Contacts between the two chains:
Residue F94 in protein 2 contacts residue A64 in protein 1 (closest heavy-atom distance 4.6 Å).
Residue F85 in protein 2 is in contact with residue M63 in protein 1 (closest heavy-atom distance 4.7 Å).
Residue Y74 in protein 2 is in contact with residue M71 in protein 1 (closest heavy-atom distance 4.1 Å).
Residue L96 in protein 2 is in contact with residue M68 in protein 1 (closest heavy-atom distance 3.6 Å).
Residue K98 in protein 2 contacts residue M68 in protein 1 (closest heavy-atom distance 3.3 Å).
Residue A5 in protein 2 is in contact with residue E78 in protein 1 (closest heavy-atom distance 4.7 Å).
Residue V49 in protein 2 is in contact with residue Q74 in protein 1 (closest heavy-atom distance 4.7 Å).
Residue L96 in protein 2 interacts with residue M71 in protein 1 (closest heavy-atom distance 3.5 Å).
Residue G71 in protein 2 interacts with residue M63 in protein 1 (closest heavy-atom distance 3.2 Å).
Residue L69 in protein 2 contacts residue M63 in protein 1 (closest heavy-atom distance 4.2 Å).
Residue F85 in protein 2 contacts residue A64 in protein 1 (closest heavy-atom distance 4.0 Å).
Residue L69 in protein 2 is in contact with residue A67 in protein 1 (closest heavy-atom distance 4.3 Å).
Residue N50 in protein 2 contacts residue Q74 in protein 1 (closest heavy-atom distance 4.2 Å).
Residue F85 in protein 2 is in contact with residue L60 in protein 1 (closest heavy-atom distance 3.5 Å).
Residue G95 in protein 2 interacts with residue M68 in protein 1 (closest heavy-atom distance 3.9 Å).
Residue I83 in protein 2 interacts with residue K59 in protein 1 (closest heavy-atom distance 4.5 Å).
Residue I83 in protein 2 interacts with residue M56 in protein 1 (closest heavy-atom distance 4.4 Å).
Residue L96 in protein 2 is in contact with residue Y72 in protein 1 (closest heavy-atom distance 3.4 Å).
Residue F94 in protein 2 is in contact with residue A67 in protein 1 (closest heavy-atom distance 4.4 Å).
Residue G70 in protein 2 is in contact with residue M63 in protein 1 (closest heavy-atom distance 3.2 Å).
Residue F94 in protein 2 contacts residue M68 in protein 1 (closest heavy-atom distance 3.4 Å).
Residue Y97 in protein 2 contacts residue Y72 in protein 1 (closest heavy-atom distance 3.3 Å).
Residue L96 in protein 2 contacts residue A75 in protein 1 (closest heavy-atom distance 4.4 Å).
Residue V49 in protein 2 interacts with residue M71 in protein 1 (closest heavy-atom distance 3.7 Å).
Residue I83 in protein 2 is in contact with residue M63 in protein 1 (closest heavy-atom distance 3.6 Å).
Residue I83 in protein 2 contacts residue L60 in protein 1 (closest heavy-atom distance 4.2 Å).
Residue N50 in protein 2 is in contact with residue M71 in protein 1 (closest heavy-atom distance 4.2 Å).

This data describes a binding interaction between two proteins.

Sequence of protein 2:
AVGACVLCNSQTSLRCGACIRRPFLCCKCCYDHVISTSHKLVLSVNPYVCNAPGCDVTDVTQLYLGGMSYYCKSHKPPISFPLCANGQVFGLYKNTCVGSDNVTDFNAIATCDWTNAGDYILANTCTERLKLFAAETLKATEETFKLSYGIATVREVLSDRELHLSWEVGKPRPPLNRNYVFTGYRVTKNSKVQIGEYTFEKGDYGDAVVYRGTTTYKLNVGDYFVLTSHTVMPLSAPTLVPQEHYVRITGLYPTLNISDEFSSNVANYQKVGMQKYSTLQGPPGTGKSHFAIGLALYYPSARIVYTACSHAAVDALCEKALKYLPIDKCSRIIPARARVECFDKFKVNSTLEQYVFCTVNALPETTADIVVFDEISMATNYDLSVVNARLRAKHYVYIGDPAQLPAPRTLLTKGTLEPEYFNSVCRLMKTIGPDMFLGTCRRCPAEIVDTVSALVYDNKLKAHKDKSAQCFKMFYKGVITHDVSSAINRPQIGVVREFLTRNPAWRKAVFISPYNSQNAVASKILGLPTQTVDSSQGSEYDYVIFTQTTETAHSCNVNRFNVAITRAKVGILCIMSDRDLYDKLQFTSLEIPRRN

Sequence of protein 1:
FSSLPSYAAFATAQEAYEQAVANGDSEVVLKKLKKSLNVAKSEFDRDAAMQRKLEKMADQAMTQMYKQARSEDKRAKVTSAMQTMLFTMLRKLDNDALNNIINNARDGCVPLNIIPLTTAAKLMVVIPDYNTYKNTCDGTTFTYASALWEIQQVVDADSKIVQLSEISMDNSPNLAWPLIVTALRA